Sequence of protein 2:
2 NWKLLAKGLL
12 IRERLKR

Residue-level contacts at the interface:
Residue L101 in protein 1 interacts with residue L6 in protein 2 (closest heavy-atom distance 3.6 Å).
Residue F137 in protein 1 is in contact with residue A7 in protein 2 (closest heavy-atom distance 4.0 Å).
Residue M120 in protein 1 contacts residue L6 in protein 2 (closest heavy-atom distance 3.9 Å).
Residue M141 in protein 1 is in contact with residue K4 in protein 2 (closest heavy-atom distance 3.4 Å).
Residue K143 in protein 1 is in contact with residue K4 in protein 2 (closest heavy-atom distance 2.5 Å).
Residue V104 in protein 1 contacts residue L10 in protein 2 (closest heavy-atom distance 3.6 Å).
Residue L108 in protein 1 is in contact with residue L6 in protein 2 (closest heavy-atom distance 3.4 Å).
Residue K83 in protein 1 interacts with residue E14 in protein 2 (closest heavy-atom distance 4.5 Å).
Residue L87 in protein 1 contacts residue L11 in protein 2 (closest heavy-atom distance 4.1 Å).
Residue L112 in protein 1 interacts with residue N2 in protein 2 (closest heavy-atom distance 3.9 Å).
Residue F137 in protein 1 is in contact with residue W3 in protein 2 (closest heavy-atom distance 3.8 Å).
Residue I140 in protein 1 is in contact with residue W3 in protein 2 (closest heavy-atom distance 4.0 Å).
Residue R103 in protein 1 contacts residue R13 in protein 2 (closest heavy-atom distance 4.4 Å).
Residue I121 in protein 1 is in contact with residue W3 in protein 2 (closest heavy-atom distance 4.2 Å).
Residue F88 in protein 1 contacts residue A7 in protein 2 (closest heavy-atom distance 3.9 Å).
Residue A84 in protein 1 contacts residue L11 in protein 2 (closest heavy-atom distance 3.9 Å).
Residue E110 in protein 1 interacts with residue L6 in protein 2 (closest heavy-atom distance 3.9 Å).
Residue A124 in protein 1 interacts with residue W3 in protein 2 (closest heavy-atom distance 3.9 Å).
Residue V104 in protein 1 contacts residue L6 in protein 2 (closest heavy-atom distance 4.2 Å).
Residue A105 in protein 1 is in contact with residue L6 in protein 2 (closest heavy-atom distance 4.3 Å).
Residue L112 in protein 1 contacts residue L6 in protein 2 (closest heavy-atom distance 4.8 Å).
Residue E80 in protein 1 contacts residue R15 in protein 2 (closest heavy-atom distance 4.2 Å).
Residue E107 in protein 1 is in contact with residue L10 in protein 2 (closest heavy-atom distance 4.9 Å).
Residue A84 in protein 1 is in contact with residue A7 in protein 2 (closest heavy-atom distance 4.2 Å).
Residue V132 in protein 1 is in contact with residue W3 in protein 2 (closest heavy-atom distance 4.0 Å).
Residue L108 in protein 1 contacts residue L5 in protein 2 (closest heavy-atom distance 5.0 Å).
Residue K83 in protein 1 is in contact with residue L11 in protein 2 (closest heavy-atom distance 3.8 Å).
Residue K142 in protein 1 contacts residue K4 in protein 2 (closest heavy-atom distance 5.0 Å).
Residue I96 in protein 1 is in contact with residue W3 in protein 2 (closest heavy-atom distance 4.1 Å).
Residue I140 in protein 1 interacts with residue K4 in protein 2 (closest heavy-atom distance 4.0 Å).
Residue A84 in protein 1 contacts residue L10 in protein 2 (closest heavy-atom distance 4.4 Å).
Residue F88 in protein 1 interacts with residue L10 in protein 2 (closest heavy-atom distance 3.6 Å).
Residue L101 in protein 1 interacts with residue W3 in protein 2 (closest heavy-atom distance 4.0 Å).
Residue E107 in protein 1 contacts residue R13 in protein 2 (closest heavy-atom distance 2.8 Å).
Residue M141 in protein 1 interacts with residue A7 in protein 2 (closest heavy-atom distance 3.6 Å).
Residue F88 in protein 1 interacts with residue L6 in protein 2 (closest heavy-atom distance 3.7 Å).
Residue L108 in protein 1 contacts residue R13 in protein 2 (closest heavy-atom distance 4.2 Å).
Residue E123 in protein 1 contacts residue W3 in protein 2 (closest heavy-atom distance 3.3 Å).
Residue M120 in protein 1 is in contact with residue N2 in protein 2 (closest heavy-atom distance 3.5 Å).
Residue M120 in protein 1 interacts with residue W3 in protein 2 (closest heavy-atom distance 2.8 Å).
Residue F88 in protein 1 is in contact with residue W3 in protein 2 (closest heavy-atom distance 4.0 Å).
Residue M141 in protein 1 contacts residue W3 in protein 2 (closest heavy-atom distance 4.3 Å).
Residue E80 in protein 1 interacts with residue L11 in protein 2 (closest heavy-atom distance 3.9 Å).
Residue L108 in protein 1 is in contact with residue L10 in protein 2 (closest heavy-atom distance 3.9 Å).
Residue L108 in protein 1 is in contact with residue G9 in protein 2 (closest heavy-atom distance 4.0 Å).
Residue L87 in protein 1 is in contact with residue L10 in protein 2 (closest heavy-atom distance 3.8 Å).
Residue E110 in protein 1 contacts residue L5 in protein 2 (closest heavy-atom distance 3.9 Å).
Residue L87 in protein 1 interacts with residue E14 in protein 2 (closest heavy-atom distance 3.9 Å).

These two protein chains interact to form a complex.

Sequence of protein 1:
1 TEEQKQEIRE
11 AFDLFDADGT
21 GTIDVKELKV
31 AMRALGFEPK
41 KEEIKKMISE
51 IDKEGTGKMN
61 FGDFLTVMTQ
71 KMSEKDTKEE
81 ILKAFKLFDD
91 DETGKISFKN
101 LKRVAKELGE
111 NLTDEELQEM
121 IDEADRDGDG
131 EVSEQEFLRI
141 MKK